Residue-level contacts at the interface:
Residue E589 in the second protein interacts with residue S349 in the first protein (closest heavy-atom distance 3.9 Å).
Residue H272 in the second protein is in contact with residue Q268 in the first protein (closest heavy-atom distance 3.3 Å).
Residue L310 in the second protein interacts with residue L308 in the first protein (closest heavy-atom distance 3.3 Å).
Residue N583 in the second protein contacts residue P585 in the first protein (closest heavy-atom distance 3.9 Å).
Residue S357 in the second protein contacts residue D387 in the first protein (closest heavy-atom distance 4.4 Å).
Residue P292 in the second protein is in contact with residue R306 in the first protein (closest heavy-atom distance 2.2 Å).
Residue L308 in the second protein contacts residue L273 in the first protein (closest heavy-atom distance 3.9 Å).
Residue S349 in the second protein interacts with residue N390 in the first protein (closest heavy-atom distance 3.3 Å).
Residue L96 in the second protein contacts residue L267 in the first protein (closest heavy-atom distance 3.9 Å).
Residue L310 in the second protein contacts residue F303 in the first protein (closest heavy-atom distance 3.9 Å).
Residue Q268 in the second protein is in contact with residue H272 in the first protein (closest heavy-atom distance 3.5 Å).
Residue H272 in the second protein is in contact with residue H272 in the first protein (closest heavy-atom distance 3.0 Å).
Residue S426 in the second protein is in contact with residue D359 in the first protein (closest heavy-atom distance 3.2 Å).
Residue N390 in the second protein is in contact with residue D350 in the first protein (closest heavy-atom distance 4.0 Å).
Residue N390 in the second protein contacts residue S349 in the first protein (closest heavy-atom distance 3.3 Å).
Residue R306 in the second protein is in contact with residue P294 in the first protein (closest heavy-atom distance 3.2 Å).
Residue A92 in the second protein is in contact with residue L267 in the first protein (closest heavy-atom distance 3.5 Å).
Residue T290 in the second protein contacts residue R306 in the first protein (closest heavy-atom distance 4.1 Å).
Residue L389 in the second protein contacts residue D350 in the first protein (closest heavy-atom distance 3.7 Å).
Residue K280 in the second protein contacts residue L308 in the first protein (closest heavy-atom distance 3.3 Å).
Residue F93 in the second protein interacts with residue L267 in the first protein (closest heavy-atom distance 3.8 Å).
Residue T187 in the second protein contacts residue L96 in the first protein (closest heavy-atom distance 4.4 Å).
Residue N386 in the second protein interacts with residue Q360 in the first protein (closest heavy-atom distance 3.5 Å).
Residue S424 in the second protein contacts residue L389 in the first protein (closest heavy-atom distance 3.9 Å).
Residue F293 in the second protein is in contact with residue R306 in the first protein (closest heavy-atom distance 3.1 Å).
Residue R306 in the second protein interacts with residue P292 in the first protein (closest heavy-atom distance 2.9 Å).
Residue P294 in the second protein is in contact with residue N307 in the first protein (closest heavy-atom distance 3.4 Å).
Residue R306 in the second protein contacts residue L97 in the first protein (closest heavy-atom distance 4.1 Å).
Residue H272 in the second protein is in contact with residue T269 in the first protein (closest heavy-atom distance 4.3 Å).
Residue Q305 in the second protein is in contact with residue K280 in the first protein (closest heavy-atom distance 3.4 Å).
Residue P294 in the second protein interacts with residue R306 in the first protein (closest heavy-atom distance 3.2 Å).
Residue E89 in the second protein contacts residue Q268 in the first protein (closest heavy-atom distance 2.3 Å).
Residue P585 in the second protein is in contact with residue P585 in the first protein (closest heavy-atom distance 3.9 Å).
Residue R306 in the second protein is in contact with residue F293 in the first protein (closest heavy-atom distance 4.0 Å).
Residue Q305 in the second protein interacts with residue L96 in the first protein (closest heavy-atom distance 3.3 Å).
Residue L308 in the second protein contacts residue L310 in the first protein (closest heavy-atom distance 3.2 Å).
Residue Q305 in the second protein is in contact with residue T276 in the first protein (closest heavy-atom distance 4.3 Å).
Residue D350 in the second protein contacts residue L389 in the first protein (closest heavy-atom distance 3.3 Å).
Residue F303 in the second protein interacts with residue L310 in the first protein (closest heavy-atom distance 4.0 Å).
Residue D359 in the second protein contacts residue N386 in the first protein (closest heavy-atom distance 3.8 Å).
Residue Q360 in the second protein contacts residue N386 in the first protein (closest heavy-atom distance 3.7 Å).
Residue S357 in the second protein interacts with residue L389 in the first protein (closest heavy-atom distance 3.5 Å).
Residue N307 in the second protein is in contact with residue P294 in the first protein (closest heavy-atom distance 3.8 Å).
Residue N386 in the second protein interacts with residue S357 in the first protein (closest heavy-atom distance 3.6 Å).
Residue K280 in the second protein interacts with residue R306 in the first protein (closest heavy-atom distance 3.5 Å).
Residue L273 in the second protein interacts with residue T269 in the first protein (closest heavy-atom distance 3.8 Å).
Residue L96 in the second protein interacts with residue T187 in the first protein (closest heavy-atom distance 4.3 Å).
Residue T269 in the second protein contacts residue H272 in the first protein (closest heavy-atom distance 3.5 Å).
Residue F303 in the second protein interacts with residue L273 in the first protein (closest heavy-atom distance 3.9 Å).
Residue K98 in the second protein is in contact with residue R306 in the first protein (closest heavy-atom distance 3.0 Å).
Residue K280 in the second protein interacts with residue Q305 in the first protein (closest heavy-atom distance 3.6 Å).
Residue D350 in the second protein interacts with residue N390 in the first protein (closest heavy-atom distance 3.0 Å).
Residue Q425 in the second protein interacts with residue S424 in the first protein (closest heavy-atom distance 4.0 Å).
Residue R306 in the second protein is in contact with residue K280 in the first protein (closest heavy-atom distance 3.0 Å).
Residue L310 in the second protein contacts residue L310 in the first protein (closest heavy-atom distance 4.1 Å).
Residue R306 in the second protein is in contact with residue K98 in the first protein (closest heavy-atom distance 3.6 Å).
Residue S426 in the second protein interacts with residue S424 in the first protein (closest heavy-atom distance 4.3 Å).
Residue L308 in the second protein interacts with residue K280 in the first protein (closest heavy-atom distance 3.3 Å).
Residue L96 in the second protein is in contact with residue R306 in the first protein (closest heavy-atom distance 4.2 Å).
Residue Q360 in the second protein contacts residue D387 in the first protein (closest heavy-atom distance 4.0 Å).

These two protein chains interact to form a complex.

Sequence of the first protein:
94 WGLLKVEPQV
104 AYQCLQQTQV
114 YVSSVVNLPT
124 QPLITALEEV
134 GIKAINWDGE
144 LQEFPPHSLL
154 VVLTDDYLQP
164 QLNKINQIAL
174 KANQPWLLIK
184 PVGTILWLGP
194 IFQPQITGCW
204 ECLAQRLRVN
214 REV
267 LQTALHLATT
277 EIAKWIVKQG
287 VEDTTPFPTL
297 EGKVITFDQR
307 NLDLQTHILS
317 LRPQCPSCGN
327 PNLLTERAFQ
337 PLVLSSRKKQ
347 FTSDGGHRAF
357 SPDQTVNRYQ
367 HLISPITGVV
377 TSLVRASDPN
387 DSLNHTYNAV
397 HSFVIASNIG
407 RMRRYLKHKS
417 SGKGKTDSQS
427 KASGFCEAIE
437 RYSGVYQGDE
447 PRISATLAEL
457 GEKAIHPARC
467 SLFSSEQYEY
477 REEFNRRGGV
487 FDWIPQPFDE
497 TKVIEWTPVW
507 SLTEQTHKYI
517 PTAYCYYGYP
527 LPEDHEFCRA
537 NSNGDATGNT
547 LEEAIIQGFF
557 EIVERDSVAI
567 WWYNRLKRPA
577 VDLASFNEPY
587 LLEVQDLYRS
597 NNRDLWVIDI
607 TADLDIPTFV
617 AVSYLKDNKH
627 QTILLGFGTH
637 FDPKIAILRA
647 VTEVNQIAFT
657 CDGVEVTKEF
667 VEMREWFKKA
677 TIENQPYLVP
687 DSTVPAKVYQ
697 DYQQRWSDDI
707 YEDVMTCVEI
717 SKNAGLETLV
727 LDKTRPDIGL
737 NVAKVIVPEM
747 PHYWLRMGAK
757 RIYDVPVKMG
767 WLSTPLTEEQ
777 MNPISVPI

Sequence of the second protein:
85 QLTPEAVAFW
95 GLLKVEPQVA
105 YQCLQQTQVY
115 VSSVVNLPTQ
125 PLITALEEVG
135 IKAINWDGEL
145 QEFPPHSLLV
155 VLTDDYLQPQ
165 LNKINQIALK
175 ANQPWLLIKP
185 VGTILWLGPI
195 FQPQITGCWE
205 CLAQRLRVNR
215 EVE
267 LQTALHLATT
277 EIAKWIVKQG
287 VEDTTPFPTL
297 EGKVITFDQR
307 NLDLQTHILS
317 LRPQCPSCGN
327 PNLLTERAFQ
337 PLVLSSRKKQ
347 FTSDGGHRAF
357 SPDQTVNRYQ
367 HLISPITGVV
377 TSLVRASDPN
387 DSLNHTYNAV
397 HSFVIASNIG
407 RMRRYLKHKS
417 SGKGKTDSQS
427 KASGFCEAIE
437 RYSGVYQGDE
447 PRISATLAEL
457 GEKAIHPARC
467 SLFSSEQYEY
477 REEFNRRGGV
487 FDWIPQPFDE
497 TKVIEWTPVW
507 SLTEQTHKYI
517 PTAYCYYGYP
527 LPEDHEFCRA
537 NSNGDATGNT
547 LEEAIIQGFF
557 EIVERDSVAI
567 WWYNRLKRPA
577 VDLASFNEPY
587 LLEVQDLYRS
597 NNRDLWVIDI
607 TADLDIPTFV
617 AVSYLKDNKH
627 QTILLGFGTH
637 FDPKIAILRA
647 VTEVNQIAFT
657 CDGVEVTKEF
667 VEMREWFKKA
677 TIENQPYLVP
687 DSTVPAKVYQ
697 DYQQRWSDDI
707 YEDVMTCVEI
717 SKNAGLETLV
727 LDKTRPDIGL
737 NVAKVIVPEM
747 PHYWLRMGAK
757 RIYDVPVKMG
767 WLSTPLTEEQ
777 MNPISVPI